Sequence of the first protein:
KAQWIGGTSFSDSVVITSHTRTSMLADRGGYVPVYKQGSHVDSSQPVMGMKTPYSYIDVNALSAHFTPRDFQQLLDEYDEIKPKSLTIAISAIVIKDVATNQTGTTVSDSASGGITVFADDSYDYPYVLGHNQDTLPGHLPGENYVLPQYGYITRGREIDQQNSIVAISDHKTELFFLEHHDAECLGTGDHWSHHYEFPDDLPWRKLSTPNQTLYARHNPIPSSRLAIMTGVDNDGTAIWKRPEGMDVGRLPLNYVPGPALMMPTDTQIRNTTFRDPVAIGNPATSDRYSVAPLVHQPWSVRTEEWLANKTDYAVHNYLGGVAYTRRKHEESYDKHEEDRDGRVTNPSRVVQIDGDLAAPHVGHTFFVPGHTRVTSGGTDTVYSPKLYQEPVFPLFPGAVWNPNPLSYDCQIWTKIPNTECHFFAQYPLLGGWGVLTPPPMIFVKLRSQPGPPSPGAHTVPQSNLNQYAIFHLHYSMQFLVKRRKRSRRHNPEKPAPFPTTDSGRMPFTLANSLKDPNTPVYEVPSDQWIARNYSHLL

Sequence of the second protein:
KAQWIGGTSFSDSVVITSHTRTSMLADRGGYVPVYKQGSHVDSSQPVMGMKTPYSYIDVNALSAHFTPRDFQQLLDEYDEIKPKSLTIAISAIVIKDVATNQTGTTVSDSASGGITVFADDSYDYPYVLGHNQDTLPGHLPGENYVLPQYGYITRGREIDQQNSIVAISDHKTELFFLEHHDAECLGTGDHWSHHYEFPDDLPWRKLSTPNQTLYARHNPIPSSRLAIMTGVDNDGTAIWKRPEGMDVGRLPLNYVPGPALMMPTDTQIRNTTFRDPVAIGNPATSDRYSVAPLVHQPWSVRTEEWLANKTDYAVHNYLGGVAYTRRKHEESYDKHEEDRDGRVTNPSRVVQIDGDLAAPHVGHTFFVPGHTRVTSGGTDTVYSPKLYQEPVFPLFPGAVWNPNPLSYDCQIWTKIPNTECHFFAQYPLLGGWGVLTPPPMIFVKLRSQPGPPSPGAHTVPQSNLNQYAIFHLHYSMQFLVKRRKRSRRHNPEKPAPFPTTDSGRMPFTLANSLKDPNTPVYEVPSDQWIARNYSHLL

The following describes two proteins that form a bound complex.

Residue-level contacts at the interface:
Residue P464 in the first protein contacts residue N158 in the second protein (closest heavy-atom distance 3.1 Å).
Residue R461 in the first protein is in contact with residue H486 in the second protein (closest heavy-atom distance 3.1 Å).
Residue A125 in the first protein interacts with residue D123 in the second protein (closest heavy-atom distance 3.5 Å).
Residue D196 in the first protein contacts residue G20 in the second protein (closest heavy-atom distance 2.6 Å).
Residue P466 in the first protein is in contact with residue V121 in the second protein (closest heavy-atom distance 3.5 Å).
Residue G465 in the first protein is in contact with residue M38 in the second protein (closest heavy-atom distance 3.6 Å).
Residue P47 in the first protein contacts residue P534 in the second protein (closest heavy-atom distance 3.8 Å).
Residue Y45 in the first protein is in contact with residue L524 in the second protein (closest heavy-atom distance 3.7 Å).
Residue P464 in the first protein contacts residue M38 in the second protein (closest heavy-atom distance 3.5 Å).
Residue P467 in the first protein interacts with residue Y482 in the second protein (closest heavy-atom distance 3.4 Å).
Residue H194 in the first protein is in contact with residue G21 in the second protein (closest heavy-atom distance 3.0 Å).
Residue S462 in the first protein interacts with residue T36 in the second protein (closest heavy-atom distance 3.9 Å).
Residue D196 in the first protein interacts with residue I19 in the second protein (closest heavy-atom distance 3.4 Å).
Residue P464 in the first protein is in contact with residue Y482 in the second protein (closest heavy-atom distance 3.0 Å).
Residue S126 in the first protein contacts residue K110 in the second protein (closest heavy-atom distance 3.4 Å).
Residue P464 in the first protein interacts with residue I484 in the second protein (closest heavy-atom distance 3.6 Å).
Residue D184 in the first protein contacts residue M520 in the second protein (closest heavy-atom distance 1.9 Å).
Residue H195 in the first protein is in contact with residue W18 in the second protein (closest heavy-atom distance 3.1 Å).
Residue S126 in the first protein is in contact with residue D123 in the second protein (closest heavy-atom distance 2.7 Å).
Residue E193 in the first protein interacts with residue P155 in the second protein (closest heavy-atom distance 3.5 Å).
Residue E193 in the first protein is in contact with residue W18 in the second protein (closest heavy-atom distance 2.7 Å).
Residue H194 in the first protein is in contact with residue D84 in the second protein (closest heavy-atom distance 4.0 Å).
Residue H194 in the first protein contacts residue T22 in the second protein (closest heavy-atom distance 3.9 Å).
Residue P467 in the first protein is in contact with residue A40 in the second protein (closest heavy-atom distance 3.9 Å).
Residue G465 in the first protein is in contact with residue Y482 in the second protein (closest heavy-atom distance 3.4 Å).
Residue D196 in the first protein contacts residue W18 in the second protein (closest heavy-atom distance 3.5 Å).
Residue A197 in the first protein interacts with residue W18 in the second protein (closest heavy-atom distance 2.8 Å).
Residue H194 in the first protein interacts with residue T81 in the second protein (closest heavy-atom distance 3.7 Å).
Residue L189 in the first protein interacts with residue T523 in the second protein (closest heavy-atom distance 3.6 Å).
Residue M64 in the first protein is in contact with residue L524 in the second protein (closest heavy-atom distance 3.5 Å).
Residue H185 in the first protein interacts with residue M520 in the second protein (closest heavy-atom distance 2.9 Å).
Residue S124 in the first protein contacts residue D123 in the second protein (closest heavy-atom distance 3.9 Å).
Residue V474 in the first protein interacts with residue S346 in the second protein (closest heavy-atom distance 3.4 Å).
Residue S183 in the first protein interacts with residue M520 in the second protein (closest heavy-atom distance 3.2 Å).
Residue P466 in the first protein contacts residue V112 in the second protein (closest heavy-atom distance 3.7 Å).
Residue R461 in the first protein is in contact with residue A106 in the second protein (closest heavy-atom distance 3.9 Å).
Residue H194 in the first protein is in contact with residue H33 in the second protein (closest heavy-atom distance 3.3 Å).
Residue Y45 in the first protein is in contact with residue P534 in the second protein (closest heavy-atom distance 3.5 Å).
Residue L189 in the first protein interacts with residue L524 in the second protein (closest heavy-atom distance 3.2 Å).
Residue T473 in the first protein contacts residue K349 in the second protein (closest heavy-atom distance 3.2 Å).
Residue S126 in the first protein is in contact with residue V108 in the second protein (closest heavy-atom distance 3.4 Å).
Residue Q463 in the first protein is in contact with residue I484 in the second protein (closest heavy-atom distance 3.7 Å).
Residue N115 in the first protein is in contact with residue T117 in the second protein (closest heavy-atom distance 3.3 Å).
Residue L479 in the first protein contacts residue K110 in the second protein (closest heavy-atom distance 3.6 Å).
Residue C199 in the first protein interacts with residue A16 in the second protein (closest heavy-atom distance 3.8 Å).
Residue Q463 in the first protein is in contact with residue K110 in the second protein (closest heavy-atom distance 3.2 Å).
Residue V474 in the first protein interacts with residue Y347 in the second protein (closest heavy-atom distance 3.4 Å).
Residue C199 in the first protein interacts with residue W18 in the second protein (closest heavy-atom distance 3.9 Å).
Residue P47 in the first protein interacts with residue N526 in the second protein (closest heavy-atom distance 3.5 Å).
Residue A197 in the first protein is in contact with residue Q17 in the second protein (closest heavy-atom distance 3.7 Å).
Residue H195 in the first protein interacts with residue G20 in the second protein (closest heavy-atom distance 3.8 Å).
Residue L479 in the first protein is in contact with residue Y482 in the second protein (closest heavy-atom distance 3.8 Å).
Residue F191 in the first protein is in contact with residue P155 in the second protein (closest heavy-atom distance 3.5 Å).
Residue P466 in the first protein interacts with residue Y482 in the second protein (closest heavy-atom distance 3.4 Å).
Residue C199 in the first protein interacts with residue H486 in the second protein (closest heavy-atom distance 3.2 Å).
Residue L479 in the first protein interacts with residue V121 in the second protein (closest heavy-atom distance 3.5 Å).
Residue H194 in the first protein interacts with residue S32 in the second protein (closest heavy-atom distance 2.9 Å).
Residue F191 in the first protein interacts with residue L154 in the second protein (closest heavy-atom distance 3.4 Å).
Residue T187 in the first protein is in contact with residue M520 in the second protein (closest heavy-atom distance 3.5 Å).
Residue Y49 in the first protein interacts with residue N526 in the second protein (closest heavy-atom distance 3.2 Å).